These two protein chains interact to form a complex.

Sequence of chain A:
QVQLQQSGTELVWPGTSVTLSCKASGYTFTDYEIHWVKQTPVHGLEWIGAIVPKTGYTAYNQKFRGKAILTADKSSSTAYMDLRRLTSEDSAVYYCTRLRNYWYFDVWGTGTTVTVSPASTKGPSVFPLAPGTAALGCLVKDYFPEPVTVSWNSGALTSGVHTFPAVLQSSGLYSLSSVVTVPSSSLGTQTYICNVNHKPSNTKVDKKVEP

Contacts between the two chains:
Residue Y102 in chain A contacts residue F8 in chain B (closest heavy-atom distance 4.8 Å).
Residue Y102 in chain A contacts residue A6 in chain B (closest heavy-atom distance 3.7 Å).
Residue L99 in chain A contacts residue V2 in chain B (closest heavy-atom distance 4.3 Å).
Residue R100 in chain A is in contact with residue A1 in chain B (closest heavy-atom distance 4.3 Å).
Residue R100 in chain A is in contact with residue V2 in chain B (closest heavy-atom distance 4.8 Å).
Residue T58 in chain A interacts with residue I4 in chain B (closest heavy-atom distance 3.9 Å).
Residue E33 in chain A is in contact with residue I4 in chain B (closest heavy-atom distance 2.9 Å).
Residue L99 in chain A is in contact with residue G3 in chain B (closest heavy-atom distance 3.5 Å).
Residue N101 in chain A is in contact with residue I4 in chain B (closest heavy-atom distance 4.8 Å).
Residue E33 in chain A contacts residue A6 in chain B (closest heavy-atom distance 4.2 Å).
Residue I51 in chain A contacts residue I4 in chain B (closest heavy-atom distance 4.1 Å).
Residue N101 in chain A interacts with residue G5 in chain B (closest heavy-atom distance 4.1 Å).
Residue N101 in chain A interacts with residue A6 in chain B (closest heavy-atom distance 3.4 Å).
Residue L99 in chain A contacts residue A1 in chain B (closest heavy-atom distance 3.7 Å).
Residue N101 in chain A interacts with residue A1 in chain B (closest heavy-atom distance 4.3 Å).
Residue A59 in chain A contacts residue I4 in chain B (closest heavy-atom distance 3.5 Å).
Residue Y57 in chain A contacts residue I4 in chain B (closest heavy-atom distance 3.5 Å).
Residue W47 in chain A contacts residue I4 in chain B (closest heavy-atom distance 4.0 Å).
Residue Y102 in chain A interacts with residue V7 in chain B (closest heavy-atom distance 4.2 Å).
Residue N101 in chain A is in contact with residue G3 in chain B (closest heavy-atom distance 3.8 Å).
Residue Y57 in chain A contacts residue G5 in chain B (closest heavy-atom distance 4.6 Å).
Residue H35 in chain A contacts residue G3 in chain B (closest heavy-atom distance 4.8 Å).
Residue W103 in chain A contacts residue A1 in chain B (closest heavy-atom distance 2.8 Å).
Residue Y102 in chain A contacts residue A1 in chain B (closest heavy-atom distance 3.2 Å).
Residue V52 in chain A interacts with residue I4 in chain B (closest heavy-atom distance 3.8 Å).
Residue V52 in chain A is in contact with residue G5 in chain B (closest heavy-atom distance 3.9 Å).
Residue H35 in chain A is in contact with residue I4 in chain B (closest heavy-atom distance 4.2 Å).
Residue E33 in chain A is in contact with residue G5 in chain B (closest heavy-atom distance 2.8 Å).
Residue Y102 in chain A is in contact with residue V2 in chain B (closest heavy-atom distance 2.9 Å).
Residue N101 in chain A interacts with residue V2 in chain B (closest heavy-atom distance 3.2 Å).
Residue A50 in chain A interacts with residue I4 in chain B (closest heavy-atom distance 3.3 Å).
Residue E33 in chain A interacts with residue G3 in chain B (closest heavy-atom distance 3.3 Å).
Residue Y104 in chain A is in contact with residue A1 in chain B (closest heavy-atom distance 3.9 Å).
Residue Y102 in chain A contacts residue G3 in chain B (closest heavy-atom distance 4.8 Å).
Residue F105 in chain A is in contact with residue A1 in chain B (closest heavy-atom distance 4.9 Å).

Sequence of chain B:
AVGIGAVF